This data describes a binding interaction between two proteins.

Sequence of protein 1:
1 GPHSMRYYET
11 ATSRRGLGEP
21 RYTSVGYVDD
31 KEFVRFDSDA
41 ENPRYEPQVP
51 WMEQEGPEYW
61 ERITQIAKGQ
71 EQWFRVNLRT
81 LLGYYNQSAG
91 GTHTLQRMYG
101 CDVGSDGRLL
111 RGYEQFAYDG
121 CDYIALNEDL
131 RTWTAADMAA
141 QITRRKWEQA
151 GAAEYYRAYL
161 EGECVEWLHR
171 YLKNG

Residue-level contacts at the interface:
Residue G151 in protein 1 is in contact with residue H7 in protein 2 (closest heavy-atom distance 4.3 Å).
Residue W73 in protein 1 interacts with residue Y4 in protein 2 (closest heavy-atom distance 3.9 Å).
Residue F116 in protein 1 interacts with residue A5 in protein 2 (closest heavy-atom distance 4.5 Å).
Residue T143 in protein 1 contacts residue F9 in protein 2 (closest heavy-atom distance 2.8 Å).
Residue Y155 in protein 1 interacts with residue Y4 in protein 2 (closest heavy-atom distance 2.8 Å).
Residue L95 in protein 1 contacts residue F9 in protein 2 (closest heavy-atom distance 3.8 Å).
Residue Y171 in protein 1 is in contact with residue S1 in protein 2 (closest heavy-atom distance 2.9 Å).
Residue W73 in protein 1 interacts with residue H7 in protein 2 (closest heavy-atom distance 2.9 Å).
Residue W147 in protein 1 is in contact with residue H7 in protein 2 (closest heavy-atom distance 3.6 Å).
Residue W73 in protein 1 interacts with residue Q8 in protein 2 (closest heavy-atom distance 3.5 Å).
Residue W73 in protein 1 contacts residue Y6 in protein 2 (closest heavy-atom distance 3.5 Å).
Residue Q70 in protein 1 contacts residue Y4 in protein 2 (closest heavy-atom distance 3.5 Å).
Residue T143 in protein 1 contacts residue Q8 in protein 2 (closest heavy-atom distance 4.5 Å).
Residue Y123 in protein 1 contacts residue F9 in protein 2 (closest heavy-atom distance 4.2 Å).
Residue V76 in protein 1 is in contact with residue Q8 in protein 2 (closest heavy-atom distance 3.5 Å).
Residue Y155 in protein 1 is in contact with residue A5 in protein 2 (closest heavy-atom distance 3.7 Å).
Residue W73 in protein 1 contacts residue F9 in protein 2 (closest heavy-atom distance 3.7 Å).
Residue G69 in protein 1 interacts with residue Y4 in protein 2 (closest heavy-atom distance 3.6 Å).
Residue R97 in protein 1 is in contact with residue S3 in protein 2 (closest heavy-atom distance 2.6 Å).
Residue L81 in protein 1 is in contact with residue F9 in protein 2 (closest heavy-atom distance 3.6 Å).
Residue R62 in protein 1 is in contact with residue S1 in protein 2 (closest heavy-atom distance 3.2 Å).
Residue I66 in protein 1 contacts residue Y4 in protein 2 (closest heavy-atom distance 4.2 Å).
Residue I124 in protein 1 is in contact with residue F9 in protein 2 (closest heavy-atom distance 4.6 Å).
Residue T80 in protein 1 interacts with residue F9 in protein 2 (closest heavy-atom distance 3.7 Å).
Residue Y99 in protein 1 is in contact with residue S3 in protein 2 (closest heavy-atom distance 2.9 Å).
Residue Y159 in protein 1 contacts residue S1 in protein 2 (closest heavy-atom distance 2.7 Å).
Residue W147 in protein 1 interacts with residue Q8 in protein 2 (closest heavy-atom distance 2.7 Å).
Residue Y99 in protein 1 interacts with residue P2 in protein 2 (closest heavy-atom distance 3.3 Å).
Residue I66 in protein 1 interacts with residue S1 in protein 2 (closest heavy-atom distance 4.3 Å).
Residue Q70 in protein 1 contacts residue A5 in protein 2 (closest heavy-atom distance 2.8 Å).
Residue Y159 in protein 1 is in contact with residue P2 in protein 2 (closest heavy-atom distance 4.1 Å).
Residue Y155 in protein 1 interacts with residue H7 in protein 2 (closest heavy-atom distance 3.5 Å).
Residue M5 in protein 1 is in contact with residue S1 in protein 2 (closest heavy-atom distance 3.9 Å).
Residue K146 in protein 1 is in contact with residue Q8 in protein 2 (closest heavy-atom distance 3.9 Å).
Residue Y156 in protein 1 is in contact with residue A5 in protein 2 (closest heavy-atom distance 2.7 Å).
Residue I66 in protein 1 contacts residue P2 in protein 2 (closest heavy-atom distance 3.8 Å).
Residue R97 in protein 1 contacts residue Y4 in protein 2 (closest heavy-atom distance 4.1 Å).
Residue R97 in protein 1 interacts with residue A5 in protein 2 (closest heavy-atom distance 3.6 Å).
Residue Q70 in protein 1 contacts residue S3 in protein 2 (closest heavy-atom distance 3.9 Å).
Residue N77 in protein 1 is in contact with residue H7 in protein 2 (closest heavy-atom distance 4.4 Å).
Residue K146 in protein 1 contacts residue F9 in protein 2 (closest heavy-atom distance 2.8 Å).
Residue A150 in protein 1 interacts with residue H7 in protein 2 (closest heavy-atom distance 3.6 Å).
Residue A152 in protein 1 interacts with residue H7 in protein 2 (closest heavy-atom distance 3.5 Å).
Residue N77 in protein 1 interacts with residue F9 in protein 2 (closest heavy-atom distance 2.8 Å).
Residue Y59 in protein 1 interacts with residue S1 in protein 2 (closest heavy-atom distance 4.4 Å).
Residue Y84 in protein 1 is in contact with residue F9 in protein 2 (closest heavy-atom distance 2.6 Å).
Residue I63 in protein 1 contacts residue P2 in protein 2 (closest heavy-atom distance 3.7 Å).
Residue E9 in protein 1 contacts residue S3 in protein 2 (closest heavy-atom distance 4.4 Å).
Residue Y45 in protein 1 is in contact with residue P2 in protein 2 (closest heavy-atom distance 3.3 Å).
Residue Y159 in protein 1 interacts with residue S3 in protein 2 (closest heavy-atom distance 3.5 Å).
Residue Y156 in protein 1 is in contact with residue H7 in protein 2 (closest heavy-atom distance 4.1 Å).
Residue Y155 in protein 1 interacts with residue Y6 in protein 2 (closest heavy-atom distance 3.6 Å).
Residue I63 in protein 1 interacts with residue S1 in protein 2 (closest heavy-atom distance 3.5 Å).
Residue Y7 in protein 1 contacts residue P2 in protein 2 (closest heavy-atom distance 3.6 Å).
Residue W73 in protein 1 interacts with residue A5 in protein 2 (closest heavy-atom distance 3.5 Å).
Residue W167 in protein 1 contacts residue S1 in protein 2 (closest heavy-atom distance 3.4 Å).
Residue F116 in protein 1 contacts residue F9 in protein 2 (closest heavy-atom distance 3.9 Å).
Residue Y7 in protein 1 interacts with residue S1 in protein 2 (closest heavy-atom distance 3.0 Å).
Residue N77 in protein 1 is in contact with residue Q8 in protein 2 (closest heavy-atom distance 3.4 Å).
Residue W147 in protein 1 interacts with residue F9 in protein 2 (closest heavy-atom distance 3.5 Å).

Sequence of protein 2:
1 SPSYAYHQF